Sequence of protein 2:
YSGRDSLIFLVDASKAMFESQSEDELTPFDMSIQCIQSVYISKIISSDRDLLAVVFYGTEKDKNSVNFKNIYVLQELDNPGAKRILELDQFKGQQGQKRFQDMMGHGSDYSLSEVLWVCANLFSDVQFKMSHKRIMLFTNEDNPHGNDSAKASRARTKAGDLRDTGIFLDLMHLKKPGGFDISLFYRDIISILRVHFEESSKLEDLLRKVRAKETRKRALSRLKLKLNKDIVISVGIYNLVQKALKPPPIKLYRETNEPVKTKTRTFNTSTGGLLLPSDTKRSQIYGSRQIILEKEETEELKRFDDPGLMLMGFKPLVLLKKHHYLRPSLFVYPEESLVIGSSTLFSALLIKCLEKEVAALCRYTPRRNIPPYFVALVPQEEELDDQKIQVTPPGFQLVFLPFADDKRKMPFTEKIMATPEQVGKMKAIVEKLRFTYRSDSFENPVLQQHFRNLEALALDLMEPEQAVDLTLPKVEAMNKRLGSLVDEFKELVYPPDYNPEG

Interface contacts:
Residue R474 in protein 2 interacts with residue D200 in protein 1 (closest heavy-atom distance 3.7 Å).
Residue E250 in protein 2 is in contact with residue F190 in protein 1 (closest heavy-atom distance 3.0 Å).
Residue E467 in protein 2 is in contact with residue D202 in protein 1 (closest heavy-atom distance 3.0 Å).
Residue K510 in protein 2 contacts residue D200 in protein 1 (closest heavy-atom distance 3.4 Å).
Residue D241 in protein 2 is in contact with residue K193 in protein 1 (closest heavy-atom distance 3.8 Å).
Residue S477 in protein 2 is in contact with residue G197 in protein 1 (closest heavy-atom distance 3.4 Å).
Residue K238 in protein 2 is in contact with residue L185 in protein 1 (closest heavy-atom distance 3.7 Å).
Residue H163 in protein 2 is in contact with residue P188 in protein 1 (closest heavy-atom distance 3.3 Å).
Residue K245 in protein 2 contacts residue K193 in protein 1 (closest heavy-atom distance 3.8 Å).
Residue R470 in protein 2 is in contact with residue D202 in protein 1 (closest heavy-atom distance 2.9 Å).
Residue R474 in protein 2 is in contact with residue K194 in protein 1 (closest heavy-atom distance 3.4 Å).
Residue Q423 in protein 2 contacts residue G182 in protein 1 (closest heavy-atom distance 3.9 Å).
Residue L38 in protein 2 contacts residue I186 in protein 1 (closest heavy-atom distance 4.0 Å).
Residue R474 in protein 2 is in contact with residue G198 in protein 1 (closest heavy-atom distance 3.4 Å).
Residue A513 in protein 2 contacts residue F201 in protein 1 (closest heavy-atom distance 4.4 Å).
Residue R474 in protein 2 is in contact with residue G197 in protein 1 (closest heavy-atom distance 3.6 Å).
Residue R244 in protein 2 is in contact with residue K194 in protein 1 (closest heavy-atom distance 4.5 Å).
Residue D241 in protein 2 interacts with residue I186 in protein 1 (closest heavy-atom distance 3.9 Å).
Residue S73 in protein 2 interacts with residue I186 in protein 1 (closest heavy-atom distance 4.4 Å).
Residue Q423 in protein 2 interacts with residue P181 in protein 1 (closest heavy-atom distance 3.5 Å).
Residue D36 in protein 2 contacts residue I186 in protein 1 (closest heavy-atom distance 4.2 Å).
Residue R470 in protein 2 contacts residue D200 in protein 1 (closest heavy-atom distance 3.9 Å).
Residue E250 in protein 2 is in contact with residue K191 in protein 1 (closest heavy-atom distance 4.2 Å).
Residue K468 in protein 2 interacts with residue F201 in protein 1 (closest heavy-atom distance 3.4 Å).
Residue D36 in protein 2 interacts with residue P188 in protein 1 (closest heavy-atom distance 3.5 Å).
Residue R470 in protein 2 contacts residue F201 in protein 1 (closest heavy-atom distance 4.0 Å).
Residue R165 in protein 2 interacts with residue P188 in protein 1 (closest heavy-atom distance 3.2 Å).
Residue S477 in protein 2 contacts residue G198 in protein 1 (closest heavy-atom distance 3.4 Å).
Residue M514 in protein 2 interacts with residue F201 in protein 1 (closest heavy-atom distance 3.6 Å).
Residue T251 in protein 2 contacts residue F190 in protein 1 (closest heavy-atom distance 3.7 Å).
Residue F471 in protein 2 interacts with residue V199 in protein 1 (closest heavy-atom distance 3.6 Å).
Residue L506 in protein 2 interacts with residue G197 in protein 1 (closest heavy-atom distance 4.1 Å).
Residue E479 in protein 2 contacts residue A196 in protein 1 (closest heavy-atom distance 4.2 Å).
Residue R244 in protein 2 interacts with residue K193 in protein 1 (closest heavy-atom distance 3.0 Å).
Residue V246 in protein 2 interacts with residue K193 in protein 1 (closest heavy-atom distance 3.5 Å).
Residue K510 in protein 2 interacts with residue F201 in protein 1 (closest heavy-atom distance 3.0 Å).
Residue F478 in protein 2 contacts residue V199 in protein 1 (closest heavy-atom distance 4.6 Å).
Residue L469 in protein 2 interacts with residue D202 in protein 1 (closest heavy-atom distance 4.5 Å).
Residue L242 in protein 2 is in contact with residue I186 in protein 1 (closest heavy-atom distance 3.8 Å).
Residue K468 in protein 2 contacts residue D202 in protein 1 (closest heavy-atom distance 2.8 Å).
Residue R252 in protein 2 contacts residue F190 in protein 1 (closest heavy-atom distance 4.6 Å).
Residue S78 in protein 2 interacts with residue N187 in protein 1 (closest heavy-atom distance 3.0 Å).
Residue F478 in protein 2 interacts with residue G198 in protein 1 (closest heavy-atom distance 3.9 Å).
Residue L469 in protein 2 is in contact with residue F201 in protein 1 (closest heavy-atom distance 3.5 Å).
Residue F471 in protein 2 is in contact with residue D200 in protein 1 (closest heavy-atom distance 3.1 Å).
Residue S77 in protein 2 is in contact with residue N187 in protein 1 (closest heavy-atom distance 3.2 Å).
Residue F471 in protein 2 interacts with residue G198 in protein 1 (closest heavy-atom distance 4.7 Å).
Residue R517 in protein 2 interacts with residue D202 in protein 1 (closest heavy-atom distance 4.1 Å).
Residue L506 in protein 2 contacts residue A196 in protein 1 (closest heavy-atom distance 3.6 Å).
Residue L506 in protein 2 is in contact with residue V199 in protein 1 (closest heavy-atom distance 4.3 Å).
Residue K510 in protein 2 interacts with residue V199 in protein 1 (closest heavy-atom distance 3.3 Å).
Residue R517 in protein 2 is in contact with residue F201 in protein 1 (closest heavy-atom distance 3.0 Å).
Residue D476 in protein 2 interacts with residue K194 in protein 1 (closest heavy-atom distance 3.2 Å).
Residue D476 in protein 2 is in contact with residue A196 in protein 1 (closest heavy-atom distance 3.8 Å).
Residue L506 in protein 2 contacts residue G198 in protein 1 (closest heavy-atom distance 3.7 Å).
Residue R244 in protein 2 is in contact with residue P195 in protein 1 (closest heavy-atom distance 3.3 Å).
Residue F471 in protein 2 contacts residue F201 in protein 1 (closest heavy-atom distance 3.7 Å).
Residue F471 in protein 2 is in contact with residue D202 in protein 1 (closest heavy-atom distance 3.6 Å).
Residue D36 in protein 2 is in contact with residue N187 in protein 1 (closest heavy-atom distance 4.6 Å).
Residue S477 in protein 2 is in contact with residue A196 in protein 1 (closest heavy-atom distance 3.7 Å).

The following describes two proteins that form a bound complex.

Sequence of protein 1:
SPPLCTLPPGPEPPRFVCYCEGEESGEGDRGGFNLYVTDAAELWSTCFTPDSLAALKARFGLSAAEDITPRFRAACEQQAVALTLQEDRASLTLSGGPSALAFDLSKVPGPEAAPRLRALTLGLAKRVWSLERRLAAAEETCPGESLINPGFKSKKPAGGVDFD